This data describes a binding interaction between two proteins.

Sequence of protein 2:
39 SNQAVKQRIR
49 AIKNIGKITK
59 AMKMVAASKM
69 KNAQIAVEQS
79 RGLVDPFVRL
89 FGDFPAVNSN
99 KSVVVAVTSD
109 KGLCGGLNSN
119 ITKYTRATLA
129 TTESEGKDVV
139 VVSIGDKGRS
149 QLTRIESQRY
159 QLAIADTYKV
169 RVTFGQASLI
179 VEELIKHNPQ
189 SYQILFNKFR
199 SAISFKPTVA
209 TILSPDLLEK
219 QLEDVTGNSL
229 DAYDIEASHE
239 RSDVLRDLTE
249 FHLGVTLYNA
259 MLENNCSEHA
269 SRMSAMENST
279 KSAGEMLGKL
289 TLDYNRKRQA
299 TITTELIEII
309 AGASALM

Contacts between the two chains:
Residue E180 in protein 2 contacts residue I69 in protein 1 (closest heavy-atom distance 3.7 Å).
Residue R244 in protein 2 interacts with residue R10 in protein 1 (closest heavy-atom distance 3.5 Å).
Residue I162 in protein 2 is in contact with residue R48 in protein 1 (closest heavy-atom distance 3.4 Å).
Residue H237 in protein 2 interacts with residue P7 in protein 1 (closest heavy-atom distance 3.6 Å).
Residue A161 in protein 2 interacts with residue Q49 in protein 1 (closest heavy-atom distance 3.3 Å).
Residue L177 in protein 2 contacts residue F47 in protein 1 (closest heavy-atom distance 3.9 Å).
Residue E248 in protein 2 is in contact with residue Y16 in protein 1 (closest heavy-atom distance 3.3 Å).
Residue E248 in protein 2 contacts residue S15 in protein 1 (closest heavy-atom distance 3.3 Å).
Residue Q174 in protein 2 contacts residue I45 in protein 1 (closest heavy-atom distance 3.6 Å).
Residue D164 in protein 2 contacts residue R48 in protein 1 (closest heavy-atom distance 3.8 Å).
Residue D144 in protein 2 interacts with residue R48 in protein 1 (closest heavy-atom distance 3.0 Å).
Residue A163 in protein 2 interacts with residue R48 in protein 1 (closest heavy-atom distance 3.0 Å).
Residue D241 in protein 2 interacts with residue P7 in protein 1 (closest heavy-atom distance 3.3 Å).
Residue A163 in protein 2 contacts residue F47 in protein 1 (closest heavy-atom distance 3.7 Å).
Residue L177 in protein 2 contacts residue I69 in protein 1 (closest heavy-atom distance 3.7 Å).
Residue E181 in protein 2 is in contact with residue Q49 in protein 1 (closest heavy-atom distance 3.0 Å).
Residue L177 in protein 2 is in contact with residue I45 in protein 1 (closest heavy-atom distance 3.7 Å).
Residue E248 in protein 2 interacts with residue R10 in protein 1 (closest heavy-atom distance 2.8 Å).
Residue V168 in protein 2 interacts with residue H46 in protein 1 (closest heavy-atom distance 3.4 Å).
Residue A161 in protein 2 contacts residue A50 in protein 1 (closest heavy-atom distance 2.7 Å).
Residue F249 in protein 2 contacts residue Y16 in protein 1 (closest heavy-atom distance 3.9 Å).
Residue G173 in protein 2 contacts residue N21 in protein 1 (closest heavy-atom distance 3.6 Å).
Residue T171 in protein 2 is in contact with residue A41 in protein 1 (closest heavy-atom distance 3.7 Å).
Residue L177 in protein 2 interacts with residue R18 in protein 1 (closest heavy-atom distance 3.4 Å).
Residue V179 in protein 2 interacts with residue L17 in protein 1 (closest heavy-atom distance 3.7 Å).
Residue I162 in protein 2 contacts residue F47 in protein 1 (closest heavy-atom distance 3.6 Å).
Residue E248 in protein 2 interacts with residue L17 in protein 1 (closest heavy-atom distance 3.2 Å).
Residue D164 in protein 2 contacts residue F47 in protein 1 (closest heavy-atom distance 3.4 Å).
Residue Q159 in protein 2 interacts with residue Y52 in protein 1 (closest heavy-atom distance 2.5 Å).
Residue T171 in protein 2 interacts with residue A44 in protein 1 (closest heavy-atom distance 2.7 Å).
Residue Q174 in protein 2 interacts with residue F47 in protein 1 (closest heavy-atom distance 3.4 Å).
Residue D245 in protein 2 is in contact with residue Y16 in protein 1 (closest heavy-atom distance 3.2 Å).
Residue D241 in protein 2 is in contact with residue G6 in protein 1 (closest heavy-atom distance 3.2 Å).
Residue Q174 in protein 2 contacts residue H46 in protein 1 (closest heavy-atom distance 3.0 Å).
Residue G173 in protein 2 interacts with residue I45 in protein 1 (closest heavy-atom distance 3.6 Å).
Residue D245 in protein 2 is in contact with residue Y9 in protein 1 (closest heavy-atom distance 2.5 Å).
Residue F172 in protein 2 is in contact with residue N21 in protein 1 (closest heavy-atom distance 3.8 Å).
Residue D164 in protein 2 is in contact with residue H46 in protein 1 (closest heavy-atom distance 3.0 Å).
Residue T171 in protein 2 interacts with residue R42 in protein 1 (closest heavy-atom distance 3.5 Å).
Residue E180 in protein 2 is in contact with residue R18 in protein 1 (closest heavy-atom distance 3.0 Å).
Residue T151 in protein 2 contacts residue K56 in protein 1 (closest heavy-atom distance 3.4 Å).
Residue I178 in protein 2 is in contact with residue F47 in protein 1 (closest heavy-atom distance 3.6 Å).
Residue R147 in protein 2 contacts residue K56 in protein 1 (closest heavy-atom distance 3.4 Å).
Residue F249 in protein 2 is in contact with residue L17 in protein 1 (closest heavy-atom distance 3.8 Å).
Residue T151 in protein 2 interacts with residue G55 in protein 1 (closest heavy-atom distance 3.8 Å).
Residue S176 in protein 2 contacts residue N21 in protein 1 (closest heavy-atom distance 2.6 Å).
Residue A161 in protein 2 interacts with residue Y52 in protein 1 (closest heavy-atom distance 3.6 Å).
Residue H237 in protein 2 contacts residue G6 in protein 1 (closest heavy-atom distance 2.9 Å).
Residue Y158 in protein 2 interacts with residue Y52 in protein 1 (closest heavy-atom distance 2.8 Å).
Residue Q159 in protein 2 is in contact with residue P51 in protein 1 (closest heavy-atom distance 3.3 Å).
Residue T165 in protein 2 contacts residue H46 in protein 1 (closest heavy-atom distance 3.5 Å).
Residue R169 in protein 2 contacts residue A41 in protein 1 (closest heavy-atom distance 3.3 Å).
Residue S155 in protein 2 contacts residue D54 in protein 1 (closest heavy-atom distance 4.0 Å).
Residue E180 in protein 2 contacts residue L17 in protein 1 (closest heavy-atom distance 3.9 Å).
Residue L160 in protein 2 contacts residue A50 in protein 1 (closest heavy-atom distance 3.5 Å).
Residue D241 in protein 2 contacts residue S5 in protein 1 (closest heavy-atom distance 2.9 Å).
Residue E180 in protein 2 contacts residue S15 in protein 1 (closest heavy-atom distance 3.5 Å).
Residue R147 in protein 2 contacts residue Y52 in protein 1 (closest heavy-atom distance 3.3 Å).
Residue D245 in protein 2 interacts with residue R10 in protein 1 (closest heavy-atom distance 2.4 Å).
Residue S155 in protein 2 interacts with residue G55 in protein 1 (closest heavy-atom distance 3.3 Å).

Sequence of protein 1:
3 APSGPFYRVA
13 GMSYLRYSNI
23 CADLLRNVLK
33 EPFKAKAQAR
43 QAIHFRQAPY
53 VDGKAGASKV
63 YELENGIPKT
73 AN